Residue-level contacts at the interface:
Residue A36 in the first protein contacts residue R41 in the second protein (closest heavy-atom distance 2.4 Å).
Residue R22 in the first protein is in contact with residue E27 in the second protein (closest heavy-atom distance 2.9 Å).
Residue L37 in the first protein interacts with residue R41 in the second protein (closest heavy-atom distance 4.5 Å).
Residue T43 in the first protein is in contact with residue A45 in the second protein (closest heavy-atom distance 5.0 Å).
Residue L37 in the first protein interacts with residue L37 in the second protein (closest heavy-atom distance 3.9 Å).
Residue A40 in the first protein interacts with residue R41 in the second protein (closest heavy-atom distance 3.6 Å).
Residue R22 in the first protein is in contact with residue E20 in the second protein (closest heavy-atom distance 3.6 Å).
Residue D39 in the first protein interacts with residue R41 in the second protein (closest heavy-atom distance 2.8 Å).
Residue A29 in the first protein is in contact with residue L30 in the second protein (closest heavy-atom distance 4.0 Å).
Residue Q26 in the first protein is in contact with residue Q26 in the second protein (closest heavy-atom distance 3.7 Å).
Residue L19 in the first protein is in contact with residue L19 in the second protein (closest heavy-atom distance 3.9 Å).
Residue I51 in the first protein interacts with residue I51 in the second protein (closest heavy-atom distance 3.8 Å).
Residue L54 in the first protein is in contact with residue L58 in the second protein (closest heavy-atom distance 3.8 Å).
Residue R22 in the first protein interacts with residue L23 in the second protein (closest heavy-atom distance 3.4 Å).
Residue R15 in the first protein interacts with residue E13 in the second protein (closest heavy-atom distance 2.8 Å).
Residue R46 in the first protein interacts with residue R52 in the second protein (closest heavy-atom distance 4.8 Å).
Residue L54 in the first protein contacts residue L54 in the second protein (closest heavy-atom distance 3.7 Å).
Residue L12 in the first protein contacts residue E13 in the second protein (closest heavy-atom distance 4.1 Å).
Residue L16 in the first protein contacts residue L16 in the second protein (closest heavy-atom distance 3.9 Å).
Residue T43 in the first protein contacts residue A48 in the second protein (closest heavy-atom distance 4.8 Å).
Residue L12 in the first protein is in contact with residue L12 in the second protein (closest heavy-atom distance 4.6 Å).
Residue A40 in the first protein contacts residue L37 in the second protein (closest heavy-atom distance 4.2 Å).
Residue E11 in the first protein is in contact with residue E13 in the second protein (closest heavy-atom distance 4.4 Å).
Residue N47 in the first protein contacts residue N47 in the second protein (closest heavy-atom distance 3.6 Å).
Residue R22 in the first protein is in contact with residue S24 in the second protein (closest heavy-atom distance 3.0 Å).
Residue L33 in the first protein is in contact with residue L37 in the second protein (closest heavy-atom distance 3.6 Å).
Residue E35 in the first protein is in contact with residue R41 in the second protein (closest heavy-atom distance 4.9 Å).
Residue L58 in the first protein interacts with residue L58 in the second protein (closest heavy-atom distance 4.0 Å).
Residue Q26 in the first protein contacts residue L30 in the second protein (closest heavy-atom distance 2.7 Å).
Residue L54 in the first protein is in contact with residue I51 in the second protein (closest heavy-atom distance 4.2 Å).
Residue A36 in the first protein is in contact with residue L37 in the second protein (closest heavy-atom distance 3.9 Å).
Residue E11 in the first protein interacts with residue L16 in the second protein (closest heavy-atom distance 4.7 Å).
Residue L23 in the first protein contacts residue L23 in the second protein (closest heavy-atom distance 3.7 Å).
Residue L33 in the first protein contacts residue L33 in the second protein (closest heavy-atom distance 4.7 Å).
Residue L19 in the first protein contacts residue L16 in the second protein (closest heavy-atom distance 3.8 Å).
Residue L19 in the first protein is in contact with residue E20 in the second protein (closest heavy-atom distance 4.0 Å).
Residue Q26 in the first protein is in contact with residue L23 in the second protein (closest heavy-atom distance 4.0 Å).
Residue L12 in the first protein interacts with residue L16 in the second protein (closest heavy-atom distance 3.4 Å).
Residue L54 in the first protein is in contact with residue L55 in the second protein (closest heavy-atom distance 3.1 Å).
Residue N47 in the first protein contacts residue G44 in the second protein (closest heavy-atom distance 3.2 Å).
Residue L33 in the first protein interacts with residue S34 in the second protein (closest heavy-atom distance 3.0 Å).
Residue L33 in the first protein contacts residue L30 in the second protein (closest heavy-atom distance 2.9 Å).
Residue R15 in the first protein is in contact with residue V17 in the second protein (closest heavy-atom distance 3.8 Å).
Residue L50 in the first protein interacts with residue L55 in the second protein (closest heavy-atom distance 4.2 Å).
Residue R15 in the first protein interacts with residue L16 in the second protein (closest heavy-atom distance 4.0 Å).
Residue Q26 in the first protein is in contact with residue E27 in the second protein (closest heavy-atom distance 3.3 Å).
Residue L30 in the first protein is in contact with residue L30 in the second protein (closest heavy-atom distance 4.3 Å).
Residue H53 in the first protein is in contact with residue L55 in the second protein (closest heavy-atom distance 4.7 Å).
Residue L19 in the first protein is in contact with residue L23 in the second protein (closest heavy-atom distance 3.8 Å).
Residue L50 in the first protein is in contact with residue I51 in the second protein (closest heavy-atom distance 3.6 Å).
Residue T43 in the first protein is in contact with residue G44 in the second protein (closest heavy-atom distance 3.9 Å).
Residue N47 in the first protein is in contact with residue I51 in the second protein (closest heavy-atom distance 3.6 Å).
Residue N47 in the first protein is in contact with residue A48 in the second protein (closest heavy-atom distance 3.5 Å).

The following describes two proteins that form a bound complex.

Sequence of the first protein:
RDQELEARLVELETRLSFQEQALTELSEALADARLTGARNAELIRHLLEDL

Sequence of the second protein:
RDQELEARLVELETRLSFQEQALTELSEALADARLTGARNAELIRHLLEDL